Sequence of chain B:
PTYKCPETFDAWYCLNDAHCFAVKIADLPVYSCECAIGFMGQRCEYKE

These two protein chains interact to form a complex.

Interface contacts:
Residue L124 in chain A contacts residue V25 in chain B (closest heavy-atom distance 4.0 Å).
Residue L177 in chain A interacts with residue W14 in chain B (closest heavy-atom distance 4.0 Å).
Residue T108 in chain A is in contact with residue A28 in chain B (closest heavy-atom distance 3.8 Å).
Residue R163 in chain A interacts with residue L30 in chain B (closest heavy-atom distance 3.8 Å).
Residue F141 in chain A is in contact with residue I27 in chain B (closest heavy-atom distance 4.1 Å).
Residue E199 in chain A is in contact with residue E9 in chain B (closest heavy-atom distance 3.5 Å).
Residue Y123 in chain A interacts with residue G43 in chain B (closest heavy-atom distance 3.7 Å).
Residue R163 in chain A is in contact with residue D29 in chain B (closest heavy-atom distance 3.5 Å).
Residue T208 in chain A interacts with residue P8 in chain B (closest heavy-atom distance 4.0 Å).
Residue S144 in chain A contacts residue G43 in chain B (closest heavy-atom distance 3.8 Å).
Residue L177 in chain A contacts residue Y15 in chain B (closest heavy-atom distance 3.7 Å).
Residue L146 in chain A interacts with residue Y48 in chain B (closest heavy-atom distance 3.9 Å).
Residue R75 in chain A interacts with residue L30 in chain B (closest heavy-atom distance 3.9 Å).
Residue T161 in chain A contacts residue F11 in chain B (closest heavy-atom distance 3.7 Å).
Residue L99 in chain A interacts with residue I27 in chain B (closest heavy-atom distance 3.5 Å).
Residue S176 in chain A is in contact with residue R45 in chain B (closest heavy-atom distance 4.1 Å).
Residue F201 in chain A contacts residue P31 in chain B (closest heavy-atom distance 3.7 Å).
Residue L159 in chain A is in contact with residue F11 in chain B (closest heavy-atom distance 3.5 Å).
Residue I206 in chain A contacts residue D29 in chain B (closest heavy-atom distance 3.8 Å).
Residue Y139 in chain A contacts residue V25 in chain B (closest heavy-atom distance 4.0 Å).
Residue P156 in chain A interacts with residue T10 in chain B (closest heavy-atom distance 4.1 Å).
Residue S210 in chain A is in contact with residue T10 in chain B (closest heavy-atom distance 3.1 Å).
Residue F92 in chain A contacts residue Y48 in chain B (closest heavy-atom distance 3.4 Å).
Residue Q155 in chain A interacts with residue W14 in chain B (closest heavy-atom distance 3.6 Å).
Residue T208 in chain A interacts with residue Y33 in chain B (closest heavy-atom distance 4.1 Å).
Residue T147 in chain A is in contact with residue E47 in chain B (closest heavy-atom distance 3.3 Å).
Residue N173 in chain A contacts residue L30 in chain B (closest heavy-atom distance 3.2 Å).
Residue E199 in chain A interacts with residue T10 in chain B (closest heavy-atom distance 4.0 Å).
Residue N175 in chain A contacts residue F11 in chain B (closest heavy-atom distance 3.5 Å).
Residue L202 in chain A is in contact with residue K26 in chain B (closest heavy-atom distance 3.6 Å).
Residue P145 in chain A interacts with residue Y48 in chain B (closest heavy-atom distance 3.4 Å).
Residue L159 in chain A interacts with residue T10 in chain B (closest heavy-atom distance 3.8 Å).
Residue V121 in chain A contacts residue Q44 in chain B (closest heavy-atom distance 3.5 Å).
Residue S144 in chain A contacts residue Y48 in chain B (closest heavy-atom distance 3.5 Å).
Residue S144 in chain A interacts with residue E47 in chain B (closest heavy-atom distance 4.1 Å).
Residue F92 in chain A is in contact with residue G43 in chain B (closest heavy-atom distance 3.9 Å).
Residue L202 in chain A interacts with residue P31 in chain B (closest heavy-atom distance 3.9 Å).
Residue F201 in chain A interacts with residue A24 in chain B (closest heavy-atom distance 3.9 Å).
Residue F141 in chain A is in contact with residue V32 in chain B (closest heavy-atom distance 4.0 Å).
Residue L124 in chain A is in contact with residue S34 in chain B (closest heavy-atom distance 2.9 Å).
Residue T161 in chain A interacts with residue P31 in chain B (closest heavy-atom distance 4.0 Å).
Residue N175 in chain A is in contact with residue Y33 in chain B (closest heavy-atom distance 3.8 Å).
Residue L149 in chain A contacts residue R45 in chain B (closest heavy-atom distance 3.8 Å).
Residue N173 in chain A is in contact with residue P31 in chain B (closest heavy-atom distance 3.5 Å).
Residue E171 in chain A interacts with residue L30 in chain B (closest heavy-atom distance 3.6 Å).
Residue Y123 in chain A is in contact with residue Q44 in chain B (closest heavy-atom distance 3.5 Å).
Residue T101 in chain A interacts with residue I27 in chain B (closest heavy-atom distance 3.4 Å).
Residue N175 in chain A interacts with residue Y15 in chain B (closest heavy-atom distance 3.3 Å).
Residue F201 in chain A is in contact with residue Y33 in chain B (closest heavy-atom distance 3.8 Å).
Residue T161 in chain A interacts with residue Y33 in chain B (closest heavy-atom distance 2.7 Å).
Residue E199 in chain A is in contact with residue P8 in chain B (closest heavy-atom distance 3.6 Å).
Residue F201 in chain A is in contact with residue K6 in chain B (closest heavy-atom distance 3.1 Å).
Residue L124 in chain A is in contact with residue V32 in chain B (closest heavy-atom distance 4.1 Å).
Residue F201 in chain A interacts with residue P8 in chain B (closest heavy-atom distance 3.6 Å).
Residue L177 in chain A is in contact with residue R45 in chain B (closest heavy-atom distance 2.5 Å).
Residue T147 in chain A interacts with residue R45 in chain B (closest heavy-atom distance 4.0 Å).
Residue L149 in chain A interacts with residue L17 in chain B (closest heavy-atom distance 3.5 Å).
Residue F92 in chain A interacts with residue M42 in chain B (closest heavy-atom distance 3.6 Å).
Residue P156 in chain A contacts residue W14 in chain B (closest heavy-atom distance 3.5 Å).
Residue S144 in chain A contacts residue Q44 in chain B (closest heavy-atom distance 3.6 Å).

Sequence of chain A:
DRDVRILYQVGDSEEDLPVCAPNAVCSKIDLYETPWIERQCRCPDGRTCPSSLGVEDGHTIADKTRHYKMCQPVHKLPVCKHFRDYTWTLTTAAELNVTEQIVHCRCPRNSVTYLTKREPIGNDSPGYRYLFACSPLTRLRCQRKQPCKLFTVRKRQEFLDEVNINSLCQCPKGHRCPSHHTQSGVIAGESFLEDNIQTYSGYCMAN